Residue-level contacts at the interface:
Residue Y140 in chain A is in contact with residue L51 in chain B (closest heavy-atom distance 3.1 Å).
Residue F143 in chain A interacts with residue D50 in chain B (closest heavy-atom distance 4.5 Å).
Residue V101 in chain A contacts residue E4 in chain B (closest heavy-atom distance 4.6 Å).
Residue V101 in chain A is in contact with residue F8 in chain B (closest heavy-atom distance 3.5 Å).
Residue Y140 in chain A contacts residue F52 in chain B (closest heavy-atom distance 4.0 Å).
Residue S99 in chain A contacts residue E4 in chain B (closest heavy-atom distance 4.0 Å).
Residue F143 in chain A is in contact with residue L51 in chain B (closest heavy-atom distance 4.0 Å).

Sequence of chain B:
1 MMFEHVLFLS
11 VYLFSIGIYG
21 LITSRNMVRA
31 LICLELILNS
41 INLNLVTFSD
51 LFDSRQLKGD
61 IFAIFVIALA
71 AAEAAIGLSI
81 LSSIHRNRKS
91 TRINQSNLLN

Sequence of chain A:
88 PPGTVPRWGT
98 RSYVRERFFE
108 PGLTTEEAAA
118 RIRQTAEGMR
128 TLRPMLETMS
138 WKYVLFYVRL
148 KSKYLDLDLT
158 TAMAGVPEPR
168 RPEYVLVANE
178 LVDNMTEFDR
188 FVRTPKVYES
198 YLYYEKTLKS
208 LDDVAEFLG

The following describes two proteins that form a bound complex.